Sequence of the second protein:
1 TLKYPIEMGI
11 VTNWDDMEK

This data describes a binding interaction between two proteins.

Sequence of the first protein:
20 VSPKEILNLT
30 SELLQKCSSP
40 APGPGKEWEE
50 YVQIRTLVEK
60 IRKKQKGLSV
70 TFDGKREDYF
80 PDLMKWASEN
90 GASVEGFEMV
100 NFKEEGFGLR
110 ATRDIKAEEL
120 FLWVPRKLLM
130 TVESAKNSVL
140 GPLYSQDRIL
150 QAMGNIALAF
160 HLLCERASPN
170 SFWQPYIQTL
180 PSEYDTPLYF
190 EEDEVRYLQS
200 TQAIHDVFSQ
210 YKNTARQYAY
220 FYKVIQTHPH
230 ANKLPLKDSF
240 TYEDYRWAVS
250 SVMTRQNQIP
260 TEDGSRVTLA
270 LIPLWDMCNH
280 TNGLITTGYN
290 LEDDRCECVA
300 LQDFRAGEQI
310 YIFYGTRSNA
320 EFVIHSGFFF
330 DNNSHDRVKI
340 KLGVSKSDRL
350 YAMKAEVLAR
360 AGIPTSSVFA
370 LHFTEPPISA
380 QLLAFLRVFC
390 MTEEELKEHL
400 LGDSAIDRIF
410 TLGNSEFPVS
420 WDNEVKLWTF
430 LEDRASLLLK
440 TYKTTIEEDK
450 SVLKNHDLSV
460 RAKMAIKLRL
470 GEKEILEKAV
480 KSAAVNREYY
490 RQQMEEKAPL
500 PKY

Contacts between the two chains:
Residue Q255 in the first protein interacts with residue E7 in the second protein (closest heavy-atom distance 3.7 Å).
Residue N256 in the first protein is in contact with residue E7 in the second protein (closest heavy-atom distance 3.2 Å).
Residue Y288 in the first protein is in contact with residue Y4 in the second protein (closest heavy-atom distance 3.0 Å).
Residue C295 in the first protein interacts with residue I6 in the second protein (closest heavy-atom distance 3.6 Å).
Residue T253 in the first protein contacts residue G9 in the second protein (closest heavy-atom distance 4.1 Å).
Residue R316 in the first protein contacts residue M8 in the second protein (closest heavy-atom distance 2.8 Å).
Residue T286 in the first protein contacts residue L2 in the second protein (closest heavy-atom distance 3.6 Å).
Residue R316 in the first protein contacts residue E7 in the second protein (closest heavy-atom distance 2.9 Å).
Residue R316 in the first protein is in contact with residue I10 in the second protein (closest heavy-atom distance 4.0 Å).
Residue R215 in the first protein interacts with residue D16 in the second protein (closest heavy-atom distance 2.4 Å).
Residue Q255 in the first protein is in contact with residue W14 in the second protein (closest heavy-atom distance 3.8 Å).
Residue Q255 in the first protein contacts residue I10 in the second protein (closest heavy-atom distance 3.3 Å).
Residue Q216 in the first protein interacts with residue D16 in the second protein (closest heavy-atom distance 3.0 Å).
Residue R316 in the first protein contacts residue G9 in the second protein (closest heavy-atom distance 3.3 Å).
Residue V248 in the first protein contacts residue W14 in the second protein (closest heavy-atom distance 3.8 Å).
Residue N154 in the first protein interacts with residue W14 in the second protein (closest heavy-atom distance 3.5 Å).
Residue Q257 in the first protein is in contact with residue I10 in the second protein (closest heavy-atom distance 3.5 Å).
Residue N212 in the first protein is in contact with residue D15 in the second protein (closest heavy-atom distance 3.8 Å).
Residue M152 in the first protein interacts with residue D16 in the second protein (closest heavy-atom distance 4.1 Å).
Residue Y313 in the first protein interacts with residue M8 in the second protein (closest heavy-atom distance 3.2 Å).
Residue N256 in the first protein interacts with residue G9 in the second protein (closest heavy-atom distance 4.0 Å).
Residue M152 in the first protein interacts with residue N13 in the second protein (closest heavy-atom distance 3.2 Å).
Residue I284 in the first protein is in contact with residue I6 in the second protein (closest heavy-atom distance 3.7 Å).
Residue L290 in the first protein is in contact with residue Y4 in the second protein (closest heavy-atom distance 3.7 Å).
Residue M152 in the first protein contacts residue W14 in the second protein (closest heavy-atom distance 3.7 Å).
Residue R215 in the first protein interacts with residue D15 in the second protein (closest heavy-atom distance 3.6 Å).
Residue L268 in the first protein is in contact with residue T12 in the second protein (closest heavy-atom distance 4.1 Å).
Residue I284 in the first protein interacts with residue P5 in the second protein (closest heavy-atom distance 4.0 Å).
Residue Y313 in the first protein contacts residue E7 in the second protein (closest heavy-atom distance 3.1 Å).
Residue T286 in the first protein interacts with residue P5 in the second protein (closest heavy-atom distance 3.5 Å).
Residue Q255 in the first protein is in contact with residue T12 in the second protein (closest heavy-atom distance 3.1 Å).
Residue R215 in the first protein is in contact with residue M17 in the second protein (closest heavy-atom distance 3.5 Å).
Residue T286 in the first protein interacts with residue I6 in the second protein (closest heavy-atom distance 2.9 Å).
Residue R316 in the first protein is in contact with residue V11 in the second protein (closest heavy-atom distance 3.7 Å).
Residue H324 in the first protein is in contact with residue V11 in the second protein (closest heavy-atom distance 3.7 Å).
Residue D275 in the first protein contacts residue M8 in the second protein (closest heavy-atom distance 3.4 Å).
Residue M152 in the first protein interacts with residue K19 in the second protein (closest heavy-atom distance 3.8 Å).
Residue R254 in the first protein interacts with residue M8 in the second protein (closest heavy-atom distance 3.7 Å).
Residue G287 in the first protein contacts residue I6 in the second protein (closest heavy-atom distance 3.8 Å).
Residue Q216 in the first protein is in contact with residue W14 in the second protein (closest heavy-atom distance 2.7 Å).
Residue N256 in the first protein interacts with residue M8 in the second protein (closest heavy-atom distance 3.2 Å).
Residue I155 in the first protein is in contact with residue W14 in the second protein (closest heavy-atom distance 3.9 Å).
Residue Q255 in the first protein is in contact with residue G9 in the second protein (closest heavy-atom distance 2.8 Å).
Residue Y288 in the first protein interacts with residue I6 in the second protein (closest heavy-atom distance 3.8 Å).
Residue G287 in the first protein contacts residue Y4 in the second protein (closest heavy-atom distance 3.2 Å).
Residue W274 in the first protein contacts residue M8 in the second protein (closest heavy-atom distance 3.4 Å).
Residue N154 in the first protein contacts residue T12 in the second protein (closest heavy-atom distance 2.8 Å).
Residue Q255 in the first protein is in contact with residue M8 in the second protein (closest heavy-atom distance 3.9 Å).
Residue N154 in the first protein interacts with residue N13 in the second protein (closest heavy-atom distance 2.9 Å).
Residue I284 in the first protein contacts residue L2 in the second protein (closest heavy-atom distance 3.7 Å).
Residue I311 in the first protein is in contact with residue M8 in the second protein (closest heavy-atom distance 4.0 Å).
Residue W274 in the first protein is in contact with residue I6 in the second protein (closest heavy-atom distance 3.7 Å).
Residue P259 in the first protein contacts residue Y4 in the second protein (closest heavy-atom distance 3.9 Å).
Residue M252 in the first protein contacts residue W14 in the second protein (closest heavy-atom distance 3.9 Å).
Residue S37 in the first protein interacts with residue M17 in the second protein (closest heavy-atom distance 3.9 Å).
Residue N256 in the first protein interacts with residue I6 in the second protein (closest heavy-atom distance 3.6 Å).
Residue V251 in the first protein is in contact with residue W14 in the second protein (closest heavy-atom distance 3.8 Å).
Residue M252 in the first protein contacts residue G9 in the second protein (closest heavy-atom distance 3.9 Å).
Residue G287 in the first protein is in contact with residue L2 in the second protein (closest heavy-atom distance 4.1 Å).
Residue N212 in the first protein is in contact with residue W14 in the second protein (closest heavy-atom distance 3.9 Å).